These two protein chains interact to form a complex.

Sequence of chain A:
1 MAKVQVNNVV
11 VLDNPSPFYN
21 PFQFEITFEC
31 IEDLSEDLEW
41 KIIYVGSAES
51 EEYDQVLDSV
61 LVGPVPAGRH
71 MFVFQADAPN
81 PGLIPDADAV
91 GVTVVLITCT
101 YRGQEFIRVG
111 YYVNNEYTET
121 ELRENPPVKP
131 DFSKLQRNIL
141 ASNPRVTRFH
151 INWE

Residue-level contacts at the interface:
Residue F149 in chain B is in contact with residue T147 in chain A (closest heavy-atom distance 4.4 Å).
Residue R145 in chain B is in contact with residue R145 in chain A (closest heavy-atom distance 3.7 Å).
Residue T147 in chain B interacts with residue T147 in chain A (closest heavy-atom distance 3.6 Å).
Residue F149 in chain B interacts with residue R148 in chain A (closest heavy-atom distance 4.7 Å).
Residue T147 in chain B is in contact with residue R145 in chain A (closest heavy-atom distance 3.4 Å).
Residue V146 in chain B contacts residue R145 in chain A (closest heavy-atom distance 3.0 Å).
Residue F149 in chain B is in contact with residue F149 in chain A (closest heavy-atom distance 3.7 Å).
Residue E51 in chain B contacts residue H150 in chain A (closest heavy-atom distance 4.8 Å).
Residue H150 in chain B interacts with residue E51 in chain A (closest heavy-atom distance 3.9 Å).

Sequence of chain B:
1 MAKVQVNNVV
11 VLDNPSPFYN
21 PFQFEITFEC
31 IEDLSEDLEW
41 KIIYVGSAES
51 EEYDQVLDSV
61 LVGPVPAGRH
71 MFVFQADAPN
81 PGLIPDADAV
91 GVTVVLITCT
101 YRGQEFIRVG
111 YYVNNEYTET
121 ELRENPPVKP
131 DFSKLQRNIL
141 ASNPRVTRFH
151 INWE